Sequence of protein 2:
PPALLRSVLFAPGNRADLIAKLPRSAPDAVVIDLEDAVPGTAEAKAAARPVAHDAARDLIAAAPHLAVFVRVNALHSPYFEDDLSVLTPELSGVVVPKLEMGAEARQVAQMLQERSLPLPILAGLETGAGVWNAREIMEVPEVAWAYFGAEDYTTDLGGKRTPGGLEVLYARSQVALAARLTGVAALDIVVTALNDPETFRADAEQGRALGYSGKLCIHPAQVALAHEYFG

Contacts between the two chains:
Residue A212 in protein 1 is in contact with residue K163 in protein 2 (closest heavy-atom distance 3.1 Å).
Residue L184 in protein 1 contacts residue G131 in protein 2 (closest heavy-atom distance 3.8 Å).
Residue L213 in protein 1 is in contact with residue G162 in protein 2 (closest heavy-atom distance 4.5 Å).
Residue A212 in protein 1 interacts with residue T165 in protein 2 (closest heavy-atom distance 4.3 Å).
Residue L213 in protein 1 contacts residue L160 in protein 2 (closest heavy-atom distance 3.9 Å).
Residue L180 in protein 1 contacts residue Y156 in protein 2 (closest heavy-atom distance 3.7 Å).
Residue R211 in protein 1 is in contact with residue G161 in protein 2 (closest heavy-atom distance 2.7 Å).
Residue G214 in protein 1 is in contact with residue G161 in protein 2 (closest heavy-atom distance 4.0 Å).
Residue Q177 in protein 1 contacts residue W135 in protein 2 (closest heavy-atom distance 4.5 Å).
Residue Q177 in protein 1 interacts with residue Y173 in protein 2 (closest heavy-atom distance 2.6 Å).
Residue L169 in protein 1 contacts residue L169 in protein 2 (closest heavy-atom distance 4.1 Å).
Residue R183 in protein 1 interacts with residue D159 in protein 2 (closest heavy-atom distance 2.8 Å).
Residue L213 in protein 1 interacts with residue K163 in protein 2 (closest heavy-atom distance 4.9 Å).
Residue A212 in protein 1 interacts with residue E170 in protein 2 (closest heavy-atom distance 3.5 Å).
Residue A181 in protein 1 interacts with residue W135 in protein 2 (closest heavy-atom distance 4.1 Å).
Residue R211 in protein 1 is in contact with residue G162 in protein 2 (closest heavy-atom distance 3.4 Å).
Residue L213 in protein 1 is in contact with residue E170 in protein 2 (closest heavy-atom distance 3.5 Å).
Residue A179 in protein 1 contacts residue L160 in protein 2 (closest heavy-atom distance 4.3 Å).
Residue S176 in protein 1 is in contact with residue Y173 in protein 2 (closest heavy-atom distance 3.4 Å).
Residue L184 in protein 1 contacts residue A132 in protein 2 (closest heavy-atom distance 3.4 Å).
Residue L213 in protein 1 contacts residue L169 in protein 2 (closest heavy-atom distance 4.4 Å).
Residue R211 in protein 1 interacts with residue K163 in protein 2 (closest heavy-atom distance 3.7 Å).
Residue L180 in protein 1 contacts residue Y173 in protein 2 (closest heavy-atom distance 3.9 Å).
Residue L180 in protein 1 is in contact with residue G131 in protein 2 (closest heavy-atom distance 3.3 Å).
Residue Q209 in protein 1 is in contact with residue E170 in protein 2 (closest heavy-atom distance 4.3 Å).
Residue R183 in protein 1 contacts residue L160 in protein 2 (closest heavy-atom distance 4.1 Å).
Residue Y173 in protein 1 interacts with residue Y173 in protein 2 (closest heavy-atom distance 3.7 Å).
Residue Y232 in protein 1 contacts residue K163 in protein 2 (closest heavy-atom distance 5.0 Å).
Residue A212 in protein 1 contacts residue T157 in protein 2 (closest heavy-atom distance 4.8 Å).
Residue L180 in protein 1 is in contact with residue W135 in protein 2 (closest heavy-atom distance 3.5 Å).
Residue S176 in protein 1 is in contact with residue L169 in protein 2 (closest heavy-atom distance 4.9 Å).
Residue G214 in protein 1 interacts with residue L160 in protein 2 (closest heavy-atom distance 3.4 Å).
Residue R138 in protein 1 is in contact with residue W135 in protein 2 (closest heavy-atom distance 3.4 Å).
Residue G214 in protein 1 contacts residue G162 in protein 2 (closest heavy-atom distance 3.8 Å).
Residue Q209 in protein 1 is in contact with residue L169 in protein 2 (closest heavy-atom distance 3.8 Å).
Residue L172 in protein 1 is in contact with residue L169 in protein 2 (closest heavy-atom distance 3.8 Å).
Residue L184 in protein 1 is in contact with residue W135 in protein 2 (closest heavy-atom distance 3.3 Å).
Residue L180 in protein 1 is in contact with residue A132 in protein 2 (closest heavy-atom distance 4.8 Å).
Residue L180 in protein 1 interacts with residue L160 in protein 2 (closest heavy-atom distance 4.0 Å).
Residue R138 in protein 1 is in contact with residue N136 in protein 2 (closest heavy-atom distance 5.0 Å).
Residue A212 in protein 1 contacts residue G162 in protein 2 (closest heavy-atom distance 3.2 Å).
Residue L172 in protein 1 is in contact with residue L172 in protein 2 (closest heavy-atom distance 3.9 Å).
Residue L180 in protein 1 interacts with residue V134 in protein 2 (closest heavy-atom distance 4.3 Å).

This data describes a binding interaction between two proteins.

Sequence of protein 1:
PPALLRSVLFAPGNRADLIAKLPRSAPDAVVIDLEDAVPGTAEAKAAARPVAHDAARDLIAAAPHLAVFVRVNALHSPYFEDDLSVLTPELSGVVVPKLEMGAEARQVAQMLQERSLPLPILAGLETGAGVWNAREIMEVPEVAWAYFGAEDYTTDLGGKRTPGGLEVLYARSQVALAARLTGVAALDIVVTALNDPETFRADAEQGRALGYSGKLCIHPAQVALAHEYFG